Sequence of protein 2:
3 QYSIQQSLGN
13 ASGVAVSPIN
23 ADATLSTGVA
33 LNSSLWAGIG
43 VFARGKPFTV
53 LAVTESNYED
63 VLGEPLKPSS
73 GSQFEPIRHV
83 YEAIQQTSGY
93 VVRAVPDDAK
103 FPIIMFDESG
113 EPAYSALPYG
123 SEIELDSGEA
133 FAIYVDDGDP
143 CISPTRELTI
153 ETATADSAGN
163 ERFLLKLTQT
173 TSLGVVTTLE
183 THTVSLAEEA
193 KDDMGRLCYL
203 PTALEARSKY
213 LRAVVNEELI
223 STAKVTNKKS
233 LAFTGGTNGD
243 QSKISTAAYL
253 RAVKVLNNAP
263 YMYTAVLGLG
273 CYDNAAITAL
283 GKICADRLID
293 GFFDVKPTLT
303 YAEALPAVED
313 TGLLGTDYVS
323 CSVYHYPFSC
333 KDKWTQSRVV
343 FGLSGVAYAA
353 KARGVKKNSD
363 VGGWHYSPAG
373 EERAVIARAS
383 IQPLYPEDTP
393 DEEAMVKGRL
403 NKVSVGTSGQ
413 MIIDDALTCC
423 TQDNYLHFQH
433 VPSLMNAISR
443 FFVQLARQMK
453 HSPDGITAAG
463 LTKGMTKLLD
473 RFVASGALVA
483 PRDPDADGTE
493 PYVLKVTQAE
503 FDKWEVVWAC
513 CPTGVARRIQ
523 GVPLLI

Sequence of protein 1:
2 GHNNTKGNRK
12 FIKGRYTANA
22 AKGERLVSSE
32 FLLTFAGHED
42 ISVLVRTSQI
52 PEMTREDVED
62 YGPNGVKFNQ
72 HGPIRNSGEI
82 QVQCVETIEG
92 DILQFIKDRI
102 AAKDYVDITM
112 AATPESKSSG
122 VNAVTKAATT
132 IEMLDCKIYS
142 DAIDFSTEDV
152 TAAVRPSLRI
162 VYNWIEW

Contacts between the two chains:
Residue A476 in protein 2 is in contact with residue T18 in protein 1 (closest heavy-atom distance 4.6 Å).
Residue A476 in protein 2 interacts with residue A19 in protein 1 (closest heavy-atom distance 4.2 Å).
Residue D472 in protein 2 is in contact with residue T18 in protein 1 (closest heavy-atom distance 4.5 Å).
Residue D362 in protein 2 interacts with residue A22 in protein 1 (closest heavy-atom distance 3.6 Å).
Residue D472 in protein 2 is in contact with residue K14 in protein 1 (closest heavy-atom distance 4.2 Å).

This data describes a binding interaction between two proteins.